Sequence of chain A:
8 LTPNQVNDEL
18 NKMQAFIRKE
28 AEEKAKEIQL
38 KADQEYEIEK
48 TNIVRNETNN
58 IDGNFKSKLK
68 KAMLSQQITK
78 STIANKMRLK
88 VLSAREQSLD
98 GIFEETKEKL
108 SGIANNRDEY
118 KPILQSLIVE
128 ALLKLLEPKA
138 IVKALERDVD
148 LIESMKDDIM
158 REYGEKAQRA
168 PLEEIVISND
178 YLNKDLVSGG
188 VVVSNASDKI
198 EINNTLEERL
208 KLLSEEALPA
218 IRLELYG

This data describes a binding interaction between two proteins.

Sequence of chain B:
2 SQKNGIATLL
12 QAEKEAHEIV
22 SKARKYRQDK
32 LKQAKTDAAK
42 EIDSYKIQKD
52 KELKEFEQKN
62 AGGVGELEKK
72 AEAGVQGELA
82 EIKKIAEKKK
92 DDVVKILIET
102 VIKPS

Residue-level contacts at the interface:
Residue T55 in chain A interacts with residue Y46 in chain B (closest heavy-atom distance 3.6 Å).
Residue E42 in chain A contacts residue L32 in chain B (closest heavy-atom distance 3.6 Å).
Residue A91 in chain A contacts residue I83 in chain B (closest heavy-atom distance 3.7 Å).
Residue Q73 in chain A interacts with residue F57 in chain B (closest heavy-atom distance 3.3 Å).
Residue L107 in chain A interacts with residue V102 in chain B (closest heavy-atom distance 3.6 Å).
Residue K106 in chain A contacts residue I99 in chain B (closest heavy-atom distance 3.5 Å).
Residue A69 in chain A interacts with residue N61 in chain B (closest heavy-atom distance 3.1 Å).
Residue L210 in chain A contacts residue V102 in chain B (closest heavy-atom distance 3.6 Å).
Residue M84 in chain A interacts with residue A72 in chain B (closest heavy-atom distance 3.4 Å).
Residue I120 in chain A interacts with residue I103 in chain B (closest heavy-atom distance 3.8 Å).
Residue S123 in chain A interacts with residue I103 in chain B (closest heavy-atom distance 3.3 Å).
Residue L210 in chain A interacts with residue L98 in chain B (closest heavy-atom distance 3.5 Å).
Residue I35 in chain A interacts with residue A24 in chain B (closest heavy-atom distance 3.5 Å).
Residue Y43 in chain A interacts with residue A35 in chain B (closest heavy-atom distance 3.6 Å).
Residue F62 in chain A is in contact with residue E53 in chain B (closest heavy-atom distance 3.6 Å).
Residue M70 in chain A is in contact with residue F57 in chain B (closest heavy-atom distance 3.5 Å).
Residue V88 in chain A contacts residue L80 in chain B (closest heavy-atom distance 3.8 Å).
Residue E54 in chain A is in contact with residue I43 in chain B (closest heavy-atom distance 3.6 Å).
Residue E102 in chain A is in contact with residue D92 in chain B (closest heavy-atom distance 3.7 Å).
Residue L17 in chain A is in contact with residue L10 in chain B (closest heavy-atom distance 3.6 Å).
Residue I58 in chain A interacts with residue Y46 in chain B (closest heavy-atom distance 3.7 Å).
Residue Y223 in chain A is in contact with residue I86 in chain B (closest heavy-atom distance 3.7 Å).
Residue S95 in chain A contacts residue A87 in chain B (closest heavy-atom distance 3.6 Å).
Residue Q21 in chain A interacts with residue L10 in chain B (closest heavy-atom distance 3.6 Å).
Residue E102 in chain A interacts with residue V95 in chain B (closest heavy-atom distance 3.8 Å).
Residue I110 in chain A is in contact with residue I103 in chain B (closest heavy-atom distance 3.7 Å).
Residue K87 in chain A contacts residue L80 in chain B (closest heavy-atom distance 3.5 Å).
Residue V13 in chain A contacts residue Q3 in chain B (closest heavy-atom distance 3.7 Å).
Residue Y43 in chain A interacts with residue K31 in chain B (closest heavy-atom distance 3.3 Å).
Residue V51 in chain A interacts with residue A39 in chain B (closest heavy-atom distance 3.5 Å).
Residue T103 in chain A contacts residue V95 in chain B (closest heavy-atom distance 3.4 Å).
Residue T103 in chain A contacts residue L98 in chain B (closest heavy-atom distance 3.7 Å).
Residue I80 in chain A interacts with residue E69 in chain B (closest heavy-atom distance 3.7 Å).
Residue R92 in chain A interacts with residue I83 in chain B (closest heavy-atom distance 3.6 Å).
Residue F62 in chain A is in contact with residue K50 in chain B (closest heavy-atom distance 3.5 Å).
Residue Y43 in chain A contacts residue D38 in chain B (closest heavy-atom distance 3.2 Å).
Residue I58 in chain A contacts residue K50 in chain B (closest heavy-atom distance 3.6 Å).
Residue E46 in chain A contacts residue L32 in chain B (closest heavy-atom distance 3.6 Å).
Residue F100 in chain A is in contact with residue L98 in chain B (closest heavy-atom distance 3.7 Å).
Residue V88 in chain A interacts with residue I83 in chain B (closest heavy-atom distance 3.7 Å).
Residue I58 in chain A contacts residue I43 in chain B (closest heavy-atom distance 3.6 Å).
Residue E42 in chain A is in contact with residue R28 in chain B (closest heavy-atom distance 3.6 Å).
Residue Q21 in chain A contacts residue T9 in chain B (closest heavy-atom distance 3.2 Å).
Residue K47 in chain A is in contact with residue D38 in chain B (closest heavy-atom distance 3.5 Å).
Residue M84 in chain A is in contact with residue V76 in chain B (closest heavy-atom distance 3.5 Å).
Residue I24 in chain A contacts residue A13 in chain B (closest heavy-atom distance 3.1 Å).
Residue D59 in chain A is in contact with residue K50 in chain B (closest heavy-atom distance 3.6 Å).
Residue A32 in chain A contacts residue A24 in chain B (closest heavy-atom distance 3.7 Å).
Residue L210 in chain A contacts residue T101 in chain B (closest heavy-atom distance 3.6 Å).
Residue E127 in chain A is in contact with residue P105 in chain B (closest heavy-atom distance 3.4 Å).
Residue L203 in chain A interacts with residue V102 in chain B (closest heavy-atom distance 3.5 Å).
Residue E127 in chain A is in contact with residue K104 in chain B (closest heavy-atom distance 3.7 Å).
Residue D59 in chain A is in contact with residue Y46 in chain B (closest heavy-atom distance 2.9 Å).
Residue I24 in chain A contacts residue A17 in chain B (closest heavy-atom distance 3.6 Å).
Residue L222 in chain A contacts residue I86 in chain B (closest heavy-atom distance 3.4 Å).
Residue Q73 in chain A contacts residue N61 in chain B (closest heavy-atom distance 3.2 Å).
Residue L17 in chain A interacts with residue G6 in chain B (closest heavy-atom distance 3.3 Å).
Residue V88 in chain A is in contact with residue E79 in chain B (closest heavy-atom distance 3.6 Å).
Residue I35 in chain A is in contact with residue V21 in chain B (closest heavy-atom distance 3.3 Å).
Residue I99 in chain A is in contact with residue V94 in chain B (closest heavy-atom distance 3.5 Å).